This data describes a binding interaction between two proteins.

Sequence of the second protein:
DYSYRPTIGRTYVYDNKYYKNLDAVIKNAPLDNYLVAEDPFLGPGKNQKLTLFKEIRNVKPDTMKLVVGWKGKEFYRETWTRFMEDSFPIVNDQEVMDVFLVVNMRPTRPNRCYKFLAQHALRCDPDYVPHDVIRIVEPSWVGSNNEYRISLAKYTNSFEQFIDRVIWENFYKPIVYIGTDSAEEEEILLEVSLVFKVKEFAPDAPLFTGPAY

Sequence of the first protein:
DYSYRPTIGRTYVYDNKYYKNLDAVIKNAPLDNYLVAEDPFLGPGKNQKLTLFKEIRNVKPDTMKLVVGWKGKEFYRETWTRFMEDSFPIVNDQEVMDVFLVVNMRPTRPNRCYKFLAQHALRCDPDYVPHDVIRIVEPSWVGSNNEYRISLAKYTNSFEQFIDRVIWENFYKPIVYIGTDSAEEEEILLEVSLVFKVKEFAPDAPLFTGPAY

Interface contacts:
Residue Y167 in the second protein is in contact with residue Y20 in the first protein (closest heavy-atom distance 3.5 Å).
Residue E57 in the second protein interacts with residue Y53 in the first protein (closest heavy-atom distance 3.4 Å).
Residue R168 in the second protein contacts residue V15 in the first protein (closest heavy-atom distance 3.0 Å).
Residue A140 in the second protein is in contact with residue E114 in the first protein (closest heavy-atom distance 3.7 Å).
Residue Q138 in the second protein is in contact with residue P63 in the first protein (closest heavy-atom distance 3.7 Å).
Residue K173 in the second protein is in contact with residue D17 in the first protein (closest heavy-atom distance 3.5 Å).
Residue N164 in the second protein is in contact with residue I10 in the first protein (closest heavy-atom distance 3.4 Å).
Residue D58 in the second protein is in contact with residue R12 in the first protein (closest heavy-atom distance 2.9 Å).
Residue D117 in the second protein interacts with residue Y16 in the first protein (closest heavy-atom distance 3.7 Å).
Residue V27 in the second protein interacts with residue L50 in the first protein (closest heavy-atom distance 3.3 Å).
Residue D58 in the second protein is in contact with residue N52 in the first protein (closest heavy-atom distance 2.9 Å).
Residue S163 in the second protein contacts residue G11 in the first protein (closest heavy-atom distance 2.8 Å).
Residue N30 in the second protein is in contact with residue P49 in the first protein (closest heavy-atom distance 2.8 Å).
Residue S170 in the second protein is in contact with residue Y16 in the first protein (closest heavy-atom distance 3.6 Å).
Residue N164 in the second protein interacts with residue R12 in the first protein (closest heavy-atom distance 3.0 Å).
Residue L61 in the second protein contacts residue N52 in the first protein (closest heavy-atom distance 3.4 Å).
Residue S163 in the second protein is in contact with residue I10 in the first protein (closest heavy-atom distance 3.2 Å).
Residue R168 in the second protein interacts with residue Y14 in the first protein (closest heavy-atom distance 2.8 Å).
Residue H150 in the second protein is in contact with residue F233 in the first protein (closest heavy-atom distance 3.6 Å).
Residue A56 in the second protein contacts residue Y53 in the first protein (closest heavy-atom distance 3.3 Å).
Residue V55 in the second protein contacts residue Y53 in the first protein (closest heavy-atom distance 3.3 Å).
Residue Q138 in the second protein interacts with residue Y20 in the first protein (closest heavy-atom distance 2.8 Å).
Residue H139 in the second protein is in contact with residue Y20 in the first protein (closest heavy-atom distance 3.7 Å).
Residue V152 in the second protein is in contact with residue P235 in the first protein (closest heavy-atom distance 3.5 Å).
Residue F60 in the second protein interacts with residue Y14 in the first protein (closest heavy-atom distance 3.3 Å).
Residue W160 in the second protein contacts residue T13 in the first protein (closest heavy-atom distance 3.7 Å).
Residue N164 in the second protein interacts with residue G11 in the first protein (closest heavy-atom distance 2.9 Å).
Residue Y147 in the second protein interacts with residue D112 in the first protein (closest heavy-atom distance 3.2 Å).
Residue Y209 in the second protein interacts with residue F233 in the first protein (closest heavy-atom distance 3.6 Å).
Residue V27 in the second protein contacts residue Y53 in the first protein (closest heavy-atom distance 3.7 Å).
Residue K19 in the second protein is in contact with residue Y16 in the first protein (closest heavy-atom distance 3.2 Å).
Residue H150 in the second protein interacts with residue D112 in the first protein (closest heavy-atom distance 3.4 Å).
Residue S159 in the second protein interacts with residue P63 in the first protein (closest heavy-atom distance 3.6 Å).
Residue F119 in the second protein interacts with residue Y16 in the first protein (closest heavy-atom distance 3.1 Å).
Residue A56 in the second protein interacts with residue L54 in the first protein (closest heavy-atom distance 2.7 Å).
Residue R154 in the second protein contacts residue D236 in the first protein (closest heavy-atom distance 2.9 Å).
Residue H139 in the second protein is in contact with residue K231 in the first protein (closest heavy-atom distance 2.8 Å).
Residue H150 in the second protein is in contact with residue P235 in the first protein (closest heavy-atom distance 3.5 Å).
Residue H139 in the second protein is in contact with residue N18 in the first protein (closest heavy-atom distance 3.8 Å).
Residue P59 in the second protein contacts residue Y14 in the first protein (closest heavy-atom distance 3.3 Å).
Residue Y167 in the second protein is in contact with residue V15 in the first protein (closest heavy-atom distance 3.5 Å).
Residue G162 in the second protein is in contact with residue G11 in the first protein (closest heavy-atom distance 3.5 Å).
Residue P59 in the second protein contacts residue Y16 in the first protein (closest heavy-atom distance 2.7 Å).
Residue V152 in the second protein contacts residue D236 in the first protein (closest heavy-atom distance 3.2 Å).
Residue V55 in the second protein interacts with residue L54 in the first protein (closest heavy-atom distance 2.7 Å).
Residue S159 in the second protein is in contact with residue Y20 in the first protein (closest heavy-atom distance 3.7 Å).
Residue Q138 in the second protein contacts residue K231 in the first protein (closest heavy-atom distance 3.5 Å).
Residue S170 in the second protein interacts with residue V15 in the first protein (closest heavy-atom distance 3.0 Å).
Residue E166 in the second protein is in contact with residue T13 in the first protein (closest heavy-atom distance 3.5 Å).
Residue R168 in the second protein is in contact with residue T13 in the first protein (closest heavy-atom distance 3.7 Å).
Residue H139 in the second protein interacts with residue V15 in the first protein (closest heavy-atom distance 3.4 Å).
Residue K22 in the second protein contacts residue Y53 in the first protein (closest heavy-atom distance 3.5 Å).
Residue E57 in the second protein interacts with residue N52 in the first protein (closest heavy-atom distance 3.6 Å).
Residue R154 in the second protein contacts residue P235 in the first protein (closest heavy-atom distance 3.8 Å).
Residue E157 in the second protein contacts residue P63 in the first protein (closest heavy-atom distance 3.3 Å).
Residue R154 in the second protein interacts with residue A234 in the first protein (closest heavy-atom distance 2.8 Å).
Residue D58 in the second protein contacts residue Y14 in the first protein (closest heavy-atom distance 2.7 Å).
Residue E157 in the second protein interacts with residue G64 in the first protein (closest heavy-atom distance 2.8 Å).
Residue I153 in the second protein is in contact with residue A234 in the first protein (closest heavy-atom distance 3.2 Å).
Residue H139 in the second protein is in contact with residue F233 in the first protein (closest heavy-atom distance 3.7 Å).